This data describes a binding interaction between two proteins.

Interface contacts:
Residue R53 in the second protein interacts with residue Y24 in the first protein (closest heavy-atom distance 3.0 Å).
Residue D25 in the second protein contacts residue R53 in the first protein (closest heavy-atom distance 3.1 Å).
Residue R53 in the second protein is in contact with residue V23 in the first protein (closest heavy-atom distance 4.1 Å).
Residue S156 in the second protein interacts with residue Y28 in the first protein (closest heavy-atom distance 3.4 Å).
Residue L22 in the second protein interacts with residue V23 in the first protein (closest heavy-atom distance 4.7 Å).
Residue T46 in the second protein is in contact with residue R53 in the first protein (closest heavy-atom distance 2.9 Å).
Residue L149 in the second protein interacts with residue V23 in the first protein (closest heavy-atom distance 4.8 Å).
Residue Y28 in the second protein contacts residue S156 in the first protein (closest heavy-atom distance 3.4 Å).
Residue L154 in the second protein is in contact with residue Y28 in the first protein (closest heavy-atom distance 4.2 Å).
Residue Y28 in the second protein interacts with residue L154 in the first protein (closest heavy-atom distance 4.2 Å).
Residue Y24 in the second protein contacts residue T20 in the first protein (closest heavy-atom distance 3.8 Å).
Residue T46 in the second protein interacts with residue M50 in the first protein (closest heavy-atom distance 4.3 Å).
Residue V23 in the second protein is in contact with residue R53 in the first protein (closest heavy-atom distance 4.1 Å).
Residue C27 in the second protein contacts residue L154 in the first protein (closest heavy-atom distance 4.9 Å).
Residue Q155 in the second protein contacts residue Y28 in the first protein (closest heavy-atom distance 2.6 Å).
Residue P45 in the second protein contacts residue G49 in the first protein (closest heavy-atom distance 3.9 Å).
Residue T26 in the second protein is in contact with residue L154 in the first protein (closest heavy-atom distance 3.9 Å).
Residue Y24 in the second protein contacts residue R53 in the first protein (closest heavy-atom distance 3.0 Å).
Residue T20 in the second protein contacts residue Y24 in the first protein (closest heavy-atom distance 3.8 Å).
Residue M50 in the second protein is in contact with residue P45 in the first protein (closest heavy-atom distance 4.0 Å).
Residue S152 in the second protein interacts with residue P45 in the first protein (closest heavy-atom distance 4.6 Å).
Residue Y24 in the second protein interacts with residue A19 in the first protein (closest heavy-atom distance 3.4 Å).
Residue V23 in the second protein interacts with residue V23 in the first protein (closest heavy-atom distance 3.2 Å).
Residue P45 in the second protein interacts with residue M50 in the first protein (closest heavy-atom distance 4.0 Å).
Residue M50 in the second protein interacts with residue T46 in the first protein (closest heavy-atom distance 4.3 Å).
Residue G49 in the second protein is in contact with residue P45 in the first protein (closest heavy-atom distance 3.9 Å).
Residue V23 in the second protein interacts with residue L22 in the first protein (closest heavy-atom distance 4.7 Å).
Residue P45 in the second protein is in contact with residue L154 in the first protein (closest heavy-atom distance 4.4 Å).
Residue G49 in the second protein is in contact with residue G49 in the first protein (closest heavy-atom distance 3.8 Å).
Residue A19 in the second protein contacts residue Y24 in the first protein (closest heavy-atom distance 3.4 Å).
Residue Y28 in the second protein contacts residue S157 in the first protein (closest heavy-atom distance 3.2 Å).
Residue R53 in the second protein contacts residue T46 in the first protein (closest heavy-atom distance 2.9 Å).
Residue S152 in the second protein is in contact with residue D25 in the first protein (closest heavy-atom distance 4.7 Å).
Residue Y24 in the second protein interacts with residue S21 in the first protein (closest heavy-atom distance 3.0 Å).
Residue L154 in the second protein interacts with residue P45 in the first protein (closest heavy-atom distance 4.4 Å).
Residue L154 in the second protein is in contact with residue C27 in the first protein (closest heavy-atom distance 4.9 Å).
Residue L22 in the second protein contacts residue L22 in the first protein (closest heavy-atom distance 3.0 Å).
Residue S21 in the second protein contacts residue L22 in the first protein (closest heavy-atom distance 3.4 Å).
Residue S157 in the second protein is in contact with residue Y28 in the first protein (closest heavy-atom distance 3.2 Å).
Residue L22 in the second protein contacts residue S21 in the first protein (closest heavy-atom distance 3.4 Å).
Residue Y28 in the second protein is in contact with residue Q155 in the first protein (closest heavy-atom distance 2.6 Å).
Residue L154 in the second protein contacts residue T26 in the first protein (closest heavy-atom distance 3.9 Å).
Residue S21 in the second protein is in contact with residue V23 in the first protein (closest heavy-atom distance 3.7 Å).
Residue V23 in the second protein interacts with residue L149 in the first protein (closest heavy-atom distance 4.8 Å).
Residue D25 in the second protein interacts with residue S152 in the first protein (closest heavy-atom distance 4.7 Å).
Residue S21 in the second protein interacts with residue Y24 in the first protein (closest heavy-atom distance 3.0 Å).
Residue P45 in the second protein is in contact with residue S152 in the first protein (closest heavy-atom distance 4.6 Å).
Residue R53 in the second protein contacts residue D25 in the first protein (closest heavy-atom distance 3.1 Å).
Residue T46 in the second protein contacts residue T46 in the first protein (closest heavy-atom distance 3.6 Å).
Residue V23 in the second protein contacts residue S21 in the first protein (closest heavy-atom distance 3.7 Å).

Sequence of the first protein:
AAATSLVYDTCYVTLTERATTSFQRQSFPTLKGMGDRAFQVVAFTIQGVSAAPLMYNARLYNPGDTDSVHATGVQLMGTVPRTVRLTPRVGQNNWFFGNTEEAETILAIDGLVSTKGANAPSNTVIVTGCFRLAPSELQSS

Sequence of the second protein:
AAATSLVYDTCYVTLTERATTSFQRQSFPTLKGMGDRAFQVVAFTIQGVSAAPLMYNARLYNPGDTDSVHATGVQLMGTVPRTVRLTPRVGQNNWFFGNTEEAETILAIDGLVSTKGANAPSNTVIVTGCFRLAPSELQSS